Sequence of protein 1:
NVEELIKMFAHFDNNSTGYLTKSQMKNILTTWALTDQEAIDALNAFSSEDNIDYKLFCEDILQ

Sequence of protein 2:
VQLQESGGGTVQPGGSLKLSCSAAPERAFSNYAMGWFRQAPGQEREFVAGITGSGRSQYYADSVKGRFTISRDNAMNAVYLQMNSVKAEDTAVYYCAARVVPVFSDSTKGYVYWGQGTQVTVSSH

The following describes two proteins that form a bound complex.

Residue-level contacts at the interface:
Residue Y114 in protein 2 contacts residue Q43 in protein 1 (closest heavy-atom distance 4.1 Å).
Residue V101 in protein 2 interacts with residue L68 in protein 1 (closest heavy-atom distance 4.3 Å).
Residue R100 in protein 2 contacts residue E65 in protein 1 (closest heavy-atom distance 4.8 Å).
Residue V113 in protein 2 is in contact with residue A48 in protein 1 (closest heavy-atom distance 3.9 Å).
Residue V101 in protein 2 interacts with residue A48 in protein 1 (closest heavy-atom distance 4.4 Å).
Residue Y112 in protein 2 is in contact with residue A51 in protein 1 (closest heavy-atom distance 4.4 Å).
Residue V101 in protein 2 contacts residue I67 in protein 1 (closest heavy-atom distance 3.9 Å).
Residue R100 in protein 2 contacts residue Q69 in protein 1 (closest heavy-atom distance 2.9 Å).
Residue V113 in protein 2 interacts with residue A51 in protein 1 (closest heavy-atom distance 4.3 Å).
Residue V104 in protein 2 is in contact with residue Q69 in protein 1 (closest heavy-atom distance 3.7 Å).
Residue R28 in protein 2 interacts with residue L40 in protein 1 (closest heavy-atom distance 4.0 Å).
Residue Y33 in protein 2 contacts residue E44 in protein 1 (closest heavy-atom distance 2.5 Å).
Residue R28 in protein 2 interacts with residue A39 in protein 1 (closest heavy-atom distance 3.3 Å).
Residue K110 in protein 2 contacts residue D66 in protein 1 (closest heavy-atom distance 3.8 Å).
Residue V101 in protein 2 is in contact with residue L40 in protein 1 (closest heavy-atom distance 3.5 Å).
Residue F105 in protein 2 contacts residue Q69 in protein 1 (closest heavy-atom distance 4.4 Å).
Residue E27 in protein 2 is in contact with residue E44 in protein 1 (closest heavy-atom distance 4.3 Å).
Residue R100 in protein 2 interacts with residue L68 in protein 1 (closest heavy-atom distance 4.1 Å).
Residue V102 in protein 2 interacts with residue Q69 in protein 1 (closest heavy-atom distance 4.8 Å).
Residue Y114 in protein 2 interacts with residue D47 in protein 1 (closest heavy-atom distance 2.6 Å).
Residue V113 in protein 2 is in contact with residue I67 in protein 1 (closest heavy-atom distance 4.3 Å).
Residue V113 in protein 2 interacts with residue D47 in protein 1 (closest heavy-atom distance 3.9 Å).
Residue R28 in protein 2 interacts with residue T41 in protein 1 (closest heavy-atom distance 3.8 Å).
Residue V101 in protein 2 is in contact with residue E44 in protein 1 (closest heavy-atom distance 4.3 Å).
Residue Y114 in protein 2 interacts with residue E44 in protein 1 (closest heavy-atom distance 3.6 Å).
Residue G111 in protein 2 contacts residue D66 in protein 1 (closest heavy-atom distance 3.2 Å).
Residue K110 in protein 2 contacts residue I67 in protein 1 (closest heavy-atom distance 3.4 Å).
Residue R100 in protein 2 contacts residue D66 in protein 1 (closest heavy-atom distance 2.8 Å).
Residue R28 in protein 2 interacts with residue E44 in protein 1 (closest heavy-atom distance 2.9 Å).
Residue R100 in protein 2 interacts with residue I67 in protein 1 (closest heavy-atom distance 3.4 Å).
Residue V104 in protein 2 interacts with residue L68 in protein 1 (closest heavy-atom distance 4.3 Å).
Residue E27 in protein 2 is in contact with residue T41 in protein 1 (closest heavy-atom distance 4.3 Å).
Residue G111 in protein 2 is in contact with residue I67 in protein 1 (closest heavy-atom distance 4.4 Å).
Residue V102 in protein 2 is in contact with residue I67 in protein 1 (closest heavy-atom distance 3.7 Å).
Residue V102 in protein 2 interacts with residue L68 in protein 1 (closest heavy-atom distance 3.7 Å).
Residue V102 in protein 2 contacts residue L40 in protein 1 (closest heavy-atom distance 5.0 Å).
Residue Y112 in protein 2 contacts residue I67 in protein 1 (closest heavy-atom distance 4.8 Å).